The following describes two proteins that form a bound complex.

Sequence of the first protein:
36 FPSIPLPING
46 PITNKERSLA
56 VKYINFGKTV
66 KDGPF

Contacts between the two chains:
Residue Q161 in the second protein is in contact with residue F61 in the first protein (closest heavy-atom distance 3.9 Å).
Residue L131 in the second protein contacts residue Y58 in the first protein (closest heavy-atom distance 4.0 Å).
Residue R643 in the second protein interacts with residue N44 in the first protein (closest heavy-atom distance 4.3 Å).
Residue H56 in the second protein interacts with residue G62 in the first protein (closest heavy-atom distance 3.8 Å).
Residue S165 in the second protein interacts with residue T64 in the first protein (closest heavy-atom distance 4.5 Å).
Residue A639 in the second protein is in contact with residue I47 in the first protein (closest heavy-atom distance 3.7 Å).
Residue F638 in the second protein contacts residue A55 in the first protein (closest heavy-atom distance 3.8 Å).
Residue Y543 in the second protein contacts residue I39 in the first protein (closest heavy-atom distance 4.5 Å).
Residue R643 in the second protein interacts with residue I43 in the first protein (closest heavy-atom distance 3.7 Å).
Residue L647 in the second protein is in contact with residue I43 in the first protein (closest heavy-atom distance 4.0 Å).
Residue F638 in the second protein contacts residue Y58 in the first protein (closest heavy-atom distance 3.6 Å).
Residue T499 in the second protein is in contact with residue I39 in the first protein (closest heavy-atom distance 3.2 Å).
Residue L57 in the second protein contacts residue F70 in the first protein (closest heavy-atom distance 4.2 Å).
Residue F638 in the second protein contacts residue I59 in the first protein (closest heavy-atom distance 3.7 Å).
Residue L135 in the second protein is in contact with residue L54 in the first protein (closest heavy-atom distance 4.0 Å).
Residue L101 in the second protein is in contact with residue V65 in the first protein (closest heavy-atom distance 4.6 Å).
Residue S165 in the second protein contacts residue V65 in the first protein (closest heavy-atom distance 3.8 Å).
Residue T499 in the second protein is in contact with residue P42 in the first protein (closest heavy-atom distance 4.3 Å).
Residue L635 in the second protein is in contact with residue A55 in the first protein (closest heavy-atom distance 3.6 Å).
Residue L644 in the second protein interacts with residue I43 in the first protein (closest heavy-atom distance 3.7 Å).
Residue R643 in the second protein contacts residue G45 in the first protein (closest heavy-atom distance 3.4 Å).
Residue V495 in the second protein contacts residue L41 in the first protein (closest heavy-atom distance 4.4 Å).
Residue Q161 in the second protein interacts with residue T64 in the first protein (closest heavy-atom distance 2.6 Å).
Residue R640 in the second protein contacts residue I43 in the first protein (closest heavy-atom distance 4.1 Å).
Residue G134 in the second protein contacts residue L54 in the first protein (closest heavy-atom distance 3.3 Å).
Residue R643 in the second protein contacts residue T48 in the first protein (closest heavy-atom distance 4.5 Å).
Residue Y132 in the second protein is in contact with residue Y58 in the first protein (closest heavy-atom distance 4.6 Å).
Residue K596 in the second protein contacts residue K66 in the first protein (closest heavy-atom distance 4.4 Å).
Residue L130 in the second protein contacts residue F61 in the first protein (closest heavy-atom distance 4.2 Å).
Residue L500 in the second protein interacts with residue I39 in the first protein (closest heavy-atom distance 3.8 Å).
Residue S498 in the second protein interacts with residue P42 in the first protein (closest heavy-atom distance 3.3 Å).
Residue G134 in the second protein is in contact with residue Y58 in the first protein (closest heavy-atom distance 3.4 Å).
Residue L635 in the second protein is in contact with residue I47 in the first protein (closest heavy-atom distance 3.3 Å).
Residue L101 in the second protein interacts with residue F70 in the first protein (closest heavy-atom distance 4.8 Å).
Residue D138 in the second protein contacts residue L54 in the first protein (closest heavy-atom distance 4.0 Å).
Residue H56 in the second protein is in contact with residue F61 in the first protein (closest heavy-atom distance 4.8 Å).
Residue R60 in the second protein is in contact with residue P69 in the first protein (closest heavy-atom distance 4.6 Å).
Residue I137 in the second protein contacts residue K57 in the first protein (closest heavy-atom distance 3.5 Å).
Residue V96 in the second protein contacts residue F70 in the first protein (closest heavy-atom distance 4.4 Å).
Residue A639 in the second protein interacts with residue E51 in the first protein (closest heavy-atom distance 4.1 Å).
Residue Q161 in the second protein contacts residue N60 in the first protein (closest heavy-atom distance 3.2 Å).
Residue N607 in the second protein is in contact with residue K63 in the first protein (closest heavy-atom distance 4.8 Å).
Residue R643 in the second protein is in contact with residue P46 in the first protein (closest heavy-atom distance 4.5 Å).
Residue R640 in the second protein is in contact with residue N44 in the first protein (closest heavy-atom distance 4.2 Å).
Residue S133 in the second protein is in contact with residue F61 in the first protein (closest heavy-atom distance 3.5 Å).
Residue S133 in the second protein contacts residue Y58 in the first protein (closest heavy-atom distance 4.4 Å).
Residue T499 in the second protein interacts with residue P40 in the first protein (closest heavy-atom distance 2.6 Å).
Residue R60 in the second protein contacts residue F70 in the first protein (closest heavy-atom distance 2.9 Å).
Residue G134 in the second protein is in contact with residue K57 in the first protein (closest heavy-atom distance 4.2 Å).
Residue N636 in the second protein contacts residue G45 in the first protein (closest heavy-atom distance 3.7 Å).
Residue G58 in the second protein is in contact with residue F70 in the first protein (closest heavy-atom distance 3.9 Å).
Residue R643 in the second protein is in contact with residue E51 in the first protein (closest heavy-atom distance 3.1 Å).
Residue S97 in the second protein interacts with residue F70 in the first protein (closest heavy-atom distance 3.4 Å).
Residue L135 in the second protein is in contact with residue Y58 in the first protein (closest heavy-atom distance 3.4 Å).
Residue L635 in the second protein interacts with residue R52 in the first protein (closest heavy-atom distance 3.8 Å).
Residue H56 in the second protein is in contact with residue V65 in the first protein (closest heavy-atom distance 3.7 Å).
Residue T499 in the second protein is in contact with residue L41 in the first protein (closest heavy-atom distance 4.1 Å).
Residue S165 in the second protein is in contact with residue F61 in the first protein (closest heavy-atom distance 3.1 Å).
Residue S642 in the second protein contacts residue L54 in the first protein (closest heavy-atom distance 4.6 Å).
Residue Q100 in the second protein is in contact with residue F70 in the first protein (closest heavy-atom distance 4.5 Å).

Sequence of the second protein:
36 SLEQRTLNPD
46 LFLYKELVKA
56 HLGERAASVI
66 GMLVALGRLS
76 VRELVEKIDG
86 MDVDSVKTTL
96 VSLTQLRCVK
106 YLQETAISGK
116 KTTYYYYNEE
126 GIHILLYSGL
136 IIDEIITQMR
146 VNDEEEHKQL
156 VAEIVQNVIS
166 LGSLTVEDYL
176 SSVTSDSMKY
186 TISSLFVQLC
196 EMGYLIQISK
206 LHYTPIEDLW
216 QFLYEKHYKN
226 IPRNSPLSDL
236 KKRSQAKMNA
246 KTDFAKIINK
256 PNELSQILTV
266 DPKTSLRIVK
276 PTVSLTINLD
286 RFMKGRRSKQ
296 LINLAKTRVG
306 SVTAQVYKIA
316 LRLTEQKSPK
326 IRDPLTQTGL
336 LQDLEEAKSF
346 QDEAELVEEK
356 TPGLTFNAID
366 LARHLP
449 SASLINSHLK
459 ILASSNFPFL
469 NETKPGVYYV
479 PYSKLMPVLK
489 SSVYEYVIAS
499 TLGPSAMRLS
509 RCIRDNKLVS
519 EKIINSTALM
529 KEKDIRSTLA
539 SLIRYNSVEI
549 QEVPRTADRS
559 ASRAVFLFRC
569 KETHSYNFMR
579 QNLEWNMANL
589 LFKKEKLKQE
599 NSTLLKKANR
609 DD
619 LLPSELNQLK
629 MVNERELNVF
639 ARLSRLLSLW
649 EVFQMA